Sequence of protein 2:
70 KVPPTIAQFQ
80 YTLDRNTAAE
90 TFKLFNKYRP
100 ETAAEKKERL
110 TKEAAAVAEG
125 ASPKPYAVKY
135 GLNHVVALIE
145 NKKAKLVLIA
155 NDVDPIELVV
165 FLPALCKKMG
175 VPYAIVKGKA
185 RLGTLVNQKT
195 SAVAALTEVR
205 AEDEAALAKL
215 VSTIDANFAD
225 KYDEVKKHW

The following describes two proteins that form a bound complex.

Interface contacts:
Residue P242 in protein 1 interacts with residue K230 in protein 2 (closest heavy-atom distance 4.0 Å).
Residue I279 in protein 1 is in contact with residue L109 in protein 2 (closest heavy-atom distance 3.6 Å).
Residue V276 in protein 1 interacts with residue E112 in protein 2 (closest heavy-atom distance 3.8 Å).
Residue P255 in protein 1 contacts residue M173 in protein 2 (closest heavy-atom distance 3.9 Å).
Residue E252 in protein 1 contacts residue K146 in protein 2 (closest heavy-atom distance 4.2 Å).
Residue I283 in protein 1 interacts with residue E118 in protein 2 (closest heavy-atom distance 4.3 Å).
Residue E272 in protein 1 contacts residue L109 in protein 2 (closest heavy-atom distance 4.3 Å).
Residue L243 in protein 1 is in contact with residue K230 in protein 2 (closest heavy-atom distance 2.8 Å).
Residue T257 in protein 1 contacts residue N145 in protein 2 (closest heavy-atom distance 4.3 Å).
Residue P242 in protein 1 interacts with residue P73 in protein 2 (closest heavy-atom distance 4.0 Å).
Residue L243 in protein 1 interacts with residue P73 in protein 2 (closest heavy-atom distance 3.3 Å).
Residue T248 in protein 1 is in contact with residue K172 in protein 2 (closest heavy-atom distance 3.5 Å).
Residue E261 in protein 1 contacts residue K147 in protein 2 (closest heavy-atom distance 4.6 Å).
Residue V280 in protein 1 contacts residue A113 in protein 2 (closest heavy-atom distance 4.0 Å).
Residue P255 in protein 1 is in contact with residue N145 in protein 2 (closest heavy-atom distance 3.6 Å).
Residue P290 in protein 1 interacts with residue A114 in protein 2 (closest heavy-atom distance 4.0 Å).
Residue Y240 in protein 1 interacts with residue K70 in protein 2 (closest heavy-atom distance 2.6 Å).
Residue R275 in protein 1 contacts residue L109 in protein 2 (closest heavy-atom distance 2.3 Å).
Residue P242 in protein 1 contacts residue K231 in protein 2 (closest heavy-atom distance 3.1 Å).
Residue P239 in protein 1 is in contact with residue W233 in protein 2 (closest heavy-atom distance 3.0 Å).
Residue V276 in protein 1 is in contact with residue A113 in protein 2 (closest heavy-atom distance 4.3 Å).
Residue P291 in protein 1 is in contact with residue T110 in protein 2 (closest heavy-atom distance 3.6 Å).
Residue P291 in protein 1 contacts residue K111 in protein 2 (closest heavy-atom distance 4.1 Å).
Residue E241 in protein 1 is in contact with residue W233 in protein 2 (closest heavy-atom distance 2.6 Å).
Residue L243 in protein 1 interacts with residue K231 in protein 2 (closest heavy-atom distance 4.0 Å).
Residue P242 in protein 1 interacts with residue W233 in protein 2 (closest heavy-atom distance 4.1 Å).
Residue L256 in protein 1 is in contact with residue M173 in protein 2 (closest heavy-atom distance 4.4 Å).
Residue V280 in protein 1 contacts residue V116 in protein 2 (closest heavy-atom distance 4.1 Å).
Residue I283 in protein 1 contacts residue A117 in protein 2 (closest heavy-atom distance 4.1 Å).
Residue L243 in protein 1 is in contact with residue T74 in protein 2 (closest heavy-atom distance 2.8 Å).
Residue Y240 in protein 1 is in contact with residue W233 in protein 2 (closest heavy-atom distance 2.3 Å).
Residue I279 in protein 1 interacts with residue A113 in protein 2 (closest heavy-atom distance 2.7 Å).
Residue V280 in protein 1 interacts with residue A117 in protein 2 (closest heavy-atom distance 4.0 Å).
Residue E241 in protein 1 interacts with residue P73 in protein 2 (closest heavy-atom distance 3.5 Å).
Residue T248 in protein 1 interacts with residue K171 in protein 2 (closest heavy-atom distance 4.4 Å).
Residue E252 in protein 1 contacts residue K172 in protein 2 (closest heavy-atom distance 2.2 Å).
Residue D245 in protein 1 interacts with residue K230 in protein 2 (closest heavy-atom distance 3.2 Å).
Residue M254 in protein 1 interacts with residue M173 in protein 2 (closest heavy-atom distance 3.4 Å).
Residue I283 in protein 1 interacts with residue A114 in protein 2 (closest heavy-atom distance 3.6 Å).
Residue P242 in protein 1 interacts with residue H232 in protein 2 (closest heavy-atom distance 3.9 Å).
Residue R265 in protein 1 interacts with residue K147 in protein 2 (closest heavy-atom distance 2.5 Å).
Residue E251 in protein 1 contacts residue K171 in protein 2 (closest heavy-atom distance 3.8 Å).
Residue L256 in protein 1 contacts residue E144 in protein 2 (closest heavy-atom distance 3.1 Å).
Residue T248 in protein 1 is in contact with residue A168 in protein 2 (closest heavy-atom distance 3.5 Å).
Residue R265 in protein 1 interacts with residue K128 in protein 2 (closest heavy-atom distance 4.3 Å).
Residue E251 in protein 1 interacts with residue G174 in protein 2 (closest heavy-atom distance 3.1 Å).
Residue I279 in protein 1 is in contact with residue T110 in protein 2 (closest heavy-atom distance 4.2 Å).
Residue E252 in protein 1 is in contact with residue M173 in protein 2 (closest heavy-atom distance 3.4 Å).
Residue R275 in protein 1 interacts with residue K105 in protein 2 (closest heavy-atom distance 2.3 Å).
Residue E272 in protein 1 interacts with residue R108 in protein 2 (closest heavy-atom distance 3.3 Å).
Residue V276 in protein 1 is in contact with residue V116 in protein 2 (closest heavy-atom distance 4.1 Å).
Residue V276 in protein 1 interacts with residue L109 in protein 2 (closest heavy-atom distance 4.5 Å).
Residue V253 in protein 1 is in contact with residue K146 in protein 2 (closest heavy-atom distance 4.5 Å).
Residue E251 in protein 1 is in contact with residue K172 in protein 2 (closest heavy-atom distance 3.3 Å).
Residue I283 in protein 1 interacts with residue A113 in protein 2 (closest heavy-atom distance 3.4 Å).
Residue P255 in protein 1 contacts residue E144 in protein 2 (closest heavy-atom distance 3.1 Å).
Residue P291 in protein 1 is in contact with residue A114 in protein 2 (closest heavy-atom distance 3.2 Å).
Residue I244 in protein 1 is in contact with residue K230 in protein 2 (closest heavy-atom distance 4.2 Å).
Residue F247 in protein 1 contacts residue K172 in protein 2 (closest heavy-atom distance 2.7 Å).
Residue H250 in protein 1 is in contact with residue K172 in protein 2 (closest heavy-atom distance 2.1 Å).

Sequence of protein 1:
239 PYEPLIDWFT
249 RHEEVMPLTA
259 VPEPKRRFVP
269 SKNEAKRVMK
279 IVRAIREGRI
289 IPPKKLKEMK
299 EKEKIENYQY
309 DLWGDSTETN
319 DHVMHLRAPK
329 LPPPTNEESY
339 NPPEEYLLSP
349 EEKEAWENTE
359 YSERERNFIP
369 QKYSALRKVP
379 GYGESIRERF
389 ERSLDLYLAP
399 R